These two protein chains interact to form a complex.

Sequence of chain B:
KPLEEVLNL

Sequence of chain A:
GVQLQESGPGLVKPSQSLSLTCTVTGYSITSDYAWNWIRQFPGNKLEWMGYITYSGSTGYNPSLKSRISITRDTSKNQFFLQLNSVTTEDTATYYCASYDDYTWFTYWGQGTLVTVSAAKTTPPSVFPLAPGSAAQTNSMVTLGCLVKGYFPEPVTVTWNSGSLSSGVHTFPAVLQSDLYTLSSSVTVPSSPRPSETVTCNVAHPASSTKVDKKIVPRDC

Interface contacts:
Residue Y102 in chain A contacts residue E4 in chain B (closest heavy-atom distance 3.4 Å).
Residue Y51 in chain A is in contact with residue L3 in chain B (closest heavy-atom distance 3.7 Å).
Residue D101 in chain A interacts with residue L3 in chain B (closest heavy-atom distance 4.0 Å).
Residue Y102 in chain A contacts residue N8 in chain B (closest heavy-atom distance 2.9 Å).
Residue Y51 in chain A is in contact with residue V6 in chain B (closest heavy-atom distance 4.2 Å).
Residue D100 in chain A interacts with residue L3 in chain B (closest heavy-atom distance 3.5 Å).
Residue Y54 in chain A contacts residue L7 in chain B (closest heavy-atom distance 2.4 Å).
Residue D100 in chain A is in contact with residue L7 in chain B (closest heavy-atom distance 3.5 Å).
Residue T53 in chain A interacts with residue V6 in chain B (closest heavy-atom distance 3.8 Å).
Residue Y54 in chain A contacts residue N8 in chain B (closest heavy-atom distance 4.6 Å).
Residue T53 in chain A contacts residue L7 in chain B (closest heavy-atom distance 4.0 Å).
Residue D32 in chain A is in contact with residue L7 in chain B (closest heavy-atom distance 4.8 Å).
Residue Y51 in chain A interacts with residue K1 in chain B (closest heavy-atom distance 4.6 Å).
Residue A34 in chain A interacts with residue L3 in chain B (closest heavy-atom distance 3.8 Å).
Residue Y33 in chain A contacts residue L7 in chain B (closest heavy-atom distance 3.8 Å).
Residue Y99 in chain A is in contact with residue L7 in chain B (closest heavy-atom distance 4.7 Å).
Residue Y102 in chain A is in contact with residue L7 in chain B (closest heavy-atom distance 4.5 Å).
Residue A34 in chain A contacts residue L7 in chain B (closest heavy-atom distance 4.1 Å).
Residue S57 in chain A contacts residue V6 in chain B (closest heavy-atom distance 4.6 Å).
Residue Y99 in chain A contacts residue L3 in chain B (closest heavy-atom distance 3.9 Å).
Residue D100 in chain A contacts residue E4 in chain B (closest heavy-atom distance 4.2 Å).